This data describes a binding interaction between two proteins.

Sequence of protein 2:
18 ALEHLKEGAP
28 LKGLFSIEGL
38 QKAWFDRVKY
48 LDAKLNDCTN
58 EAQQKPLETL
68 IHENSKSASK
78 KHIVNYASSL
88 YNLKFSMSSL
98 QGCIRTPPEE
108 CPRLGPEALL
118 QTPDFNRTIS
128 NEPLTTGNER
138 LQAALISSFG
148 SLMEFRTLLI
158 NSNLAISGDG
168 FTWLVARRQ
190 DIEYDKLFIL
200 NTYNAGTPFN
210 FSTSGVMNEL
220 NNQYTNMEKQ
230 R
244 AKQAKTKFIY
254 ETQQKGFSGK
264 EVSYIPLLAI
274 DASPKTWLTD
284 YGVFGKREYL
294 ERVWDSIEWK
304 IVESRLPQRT

Sequence of protein 1:
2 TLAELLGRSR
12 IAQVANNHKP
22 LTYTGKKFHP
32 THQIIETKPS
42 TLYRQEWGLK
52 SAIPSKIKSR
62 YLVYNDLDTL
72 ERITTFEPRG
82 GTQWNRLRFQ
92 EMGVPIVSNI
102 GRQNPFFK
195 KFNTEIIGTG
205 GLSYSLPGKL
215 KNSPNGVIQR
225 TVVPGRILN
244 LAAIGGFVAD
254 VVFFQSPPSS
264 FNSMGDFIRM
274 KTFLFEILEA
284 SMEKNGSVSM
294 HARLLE

Contacts between the two chains:
Residue F122 in protein 2 interacts with residue F108 in protein 1 (closest heavy-atom distance 4.1 Å).
Residue S213 in protein 2 interacts with residue N219 in protein 1 (closest heavy-atom distance 3.7 Å).
Residue K258 in protein 2 interacts with residue R224 in protein 1 (closest heavy-atom distance 3.5 Å).
Residue T255 in protein 2 interacts with residue R224 in protein 1 (closest heavy-atom distance 3.4 Å).
Residue I198 in protein 2 interacts with residue L214 in protein 1 (closest heavy-atom distance 2.9 Å).
Residue L155 in protein 2 is in contact with residue G212 in protein 1 (closest heavy-atom distance 3.4 Å).
Residue L155 in protein 2 contacts residue K213 in protein 1 (closest heavy-atom distance 3.6 Å).
Residue I252 in protein 2 contacts residue L277 in protein 1 (closest heavy-atom distance 3.3 Å).
Residue L199 in protein 2 interacts with residue L214 in protein 1 (closest heavy-atom distance 3.9 Å).
Residue M216 in protein 2 contacts residue P218 in protein 1 (closest heavy-atom distance 3.8 Å).
Residue Q257 in protein 2 interacts with residue G220 in protein 1 (closest heavy-atom distance 3.6 Å).
Residue Y267 in protein 2 is in contact with residue L214 in protein 1 (closest heavy-atom distance 3.4 Å).
Residue L155 in protein 2 is in contact with residue L210 in protein 1 (closest heavy-atom distance 3.9 Å).
Residue F197 in protein 2 is in contact with residue L214 in protein 1 (closest heavy-atom distance 3.4 Å).
Residue Q256 in protein 2 contacts residue V221 in protein 1 (closest heavy-atom distance 4.0 Å).
Residue K248 in protein 2 contacts residue L277 in protein 1 (closest heavy-atom distance 3.7 Å).
Residue F197 in protein 2 interacts with residue G212 in protein 1 (closest heavy-atom distance 3.4 Å).
Residue F251 in protein 2 interacts with residue L298 in protein 1 (closest heavy-atom distance 3.9 Å).
Residue Q256 in protein 2 interacts with residue V226 in protein 1 (closest heavy-atom distance 3.6 Å).
Residue Q256 in protein 2 interacts with residue R224 in protein 1 (closest heavy-atom distance 3.8 Å).
Residue N217 in protein 2 interacts with residue N219 in protein 1 (closest heavy-atom distance 3.5 Å).
Residue Q256 in protein 2 is in contact with residue Q223 in protein 1 (closest heavy-atom distance 3.2 Å).
Residue N200 in protein 2 contacts residue K213 in protein 1 (closest heavy-atom distance 3.5 Å).
Residue V265 in protein 2 contacts residue Q223 in protein 1 (closest heavy-atom distance 3.6 Å).
Residue N209 in protein 2 contacts residue V221 in protein 1 (closest heavy-atom distance 3.4 Å).
Residue T255 in protein 2 contacts residue L298 in protein 1 (closest heavy-atom distance 3.8 Å).
Residue S159 in protein 2 contacts residue K213 in protein 1 (closest heavy-atom distance 3.9 Å).
Residue F260 in protein 2 contacts residue R224 in protein 1 (closest heavy-atom distance 3.9 Å).
Residue M150 in protein 2 contacts residue F108 in protein 1 (closest heavy-atom distance 3.7 Å).
Residue M150 in protein 2 interacts with residue K109 in protein 1 (closest heavy-atom distance 4.1 Å).
Residue I198 in protein 2 contacts residue K213 in protein 1 (closest heavy-atom distance 3.4 Å).
Residue Q257 in protein 2 is in contact with residue N219 in protein 1 (closest heavy-atom distance 2.8 Å).
Residue Q256 in protein 2 contacts residue I222 in protein 1 (closest heavy-atom distance 3.9 Å).
Residue F251 in protein 2 is in contact with residue E299 in protein 1 (closest heavy-atom distance 3.7 Å).
Residue G259 in protein 2 is in contact with residue R224 in protein 1 (closest heavy-atom distance 3.6 Å).
Residue F146 in protein 2 is in contact with residue G212 in protein 1 (closest heavy-atom distance 3.6 Å).
Residue E151 in protein 2 is in contact with residue N105 in protein 1 (closest heavy-atom distance 3.5 Å).
Residue I252 in protein 2 is in contact with residue V226 in protein 1 (closest heavy-atom distance 4.0 Å).
Residue T212 in protein 2 interacts with residue N219 in protein 1 (closest heavy-atom distance 3.4 Å).
Residue Y202 in protein 2 interacts with residue N216 in protein 1 (closest heavy-atom distance 3.7 Å).
Residue N123 in protein 2 is in contact with residue F108 in protein 1 (closest heavy-atom distance 3.3 Å).
Residue V215 in protein 2 is in contact with residue P218 in protein 1 (closest heavy-atom distance 3.9 Å).
Residue Y253 in protein 2 is in contact with residue N219 in protein 1 (closest heavy-atom distance 3.4 Å).
Residue N200 in protein 2 contacts residue N216 in protein 1 (closest heavy-atom distance 3.3 Å).
Residue G214 in protein 2 interacts with residue N219 in protein 1 (closest heavy-atom distance 3.1 Å).
Residue R124 in protein 2 contacts residue K109 in protein 1 (closest heavy-atom distance 4.0 Å).
Residue N209 in protein 2 contacts residue G220 in protein 1 (closest heavy-atom distance 3.9 Å).
Residue I198 in protein 2 contacts residue G212 in protein 1 (closest heavy-atom distance 3.2 Å).
Residue T154 in protein 2 is in contact with residue L210 in protein 1 (closest heavy-atom distance 3.2 Å).
Residue M216 in protein 2 interacts with residue N219 in protein 1 (closest heavy-atom distance 3.6 Å).
Residue E151 in protein 2 is in contact with residue L210 in protein 1 (closest heavy-atom distance 3.8 Å).
Residue E151 in protein 2 is in contact with residue F108 in protein 1 (closest heavy-atom distance 3.7 Å).
Residue Q257 in protein 2 is in contact with residue Q223 in protein 1 (closest heavy-atom distance 3.1 Å).
Residue N123 in protein 2 is in contact with residue F107 in protein 1 (closest heavy-atom distance 2.6 Å).
Residue N123 in protein 2 interacts with residue K109 in protein 1 (closest heavy-atom distance 3.8 Å).
Residue Q256 in protein 2 interacts with residue N219 in protein 1 (closest heavy-atom distance 4.1 Å).
Residue T255 in protein 2 is in contact with residue V226 in protein 1 (closest heavy-atom distance 3.5 Å).
Residue Y267 in protein 2 is in contact with residue V221 in protein 1 (closest heavy-atom distance 3.3 Å).
Residue T154 in protein 2 is in contact with residue F108 in protein 1 (closest heavy-atom distance 3.4 Å).
Residue Y267 in protein 2 is in contact with residue Q223 in protein 1 (closest heavy-atom distance 2.7 Å).